Sequence of protein 2:
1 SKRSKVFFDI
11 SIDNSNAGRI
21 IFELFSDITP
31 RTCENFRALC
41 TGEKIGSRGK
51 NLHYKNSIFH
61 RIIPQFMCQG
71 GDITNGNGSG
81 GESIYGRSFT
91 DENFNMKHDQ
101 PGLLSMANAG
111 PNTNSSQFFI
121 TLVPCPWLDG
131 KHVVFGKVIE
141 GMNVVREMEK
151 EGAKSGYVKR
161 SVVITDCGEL

This data describes a binding interaction between two proteins.

Contacts between the two chains:
Residue R61 in protein 2 interacts with residue V9 in protein 1 (closest heavy-atom distance 3.5 Å).

Sequence of protein 1:
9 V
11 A